Sequence of protein 1:
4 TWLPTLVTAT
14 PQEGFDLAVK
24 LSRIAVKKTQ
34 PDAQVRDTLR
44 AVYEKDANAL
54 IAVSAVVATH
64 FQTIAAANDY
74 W

Sequence of protein 2:
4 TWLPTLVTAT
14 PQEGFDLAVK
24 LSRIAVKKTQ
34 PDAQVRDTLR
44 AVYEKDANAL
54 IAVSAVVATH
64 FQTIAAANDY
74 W

Interface contacts:
Residue H63 in protein 2 is in contact with residue F64 in protein 1 (closest heavy-atom distance 4.2 Å).
Residue Y46 in protein 2 contacts residue A50 in protein 1 (closest heavy-atom distance 4.0 Å).
Residue T66 in protein 2 is in contact with residue Y73 in protein 1 (closest heavy-atom distance 3.4 Å).
Residue T32 in protein 2 interacts with residue V56 in protein 1 (closest heavy-atom distance 4.0 Å).
Residue T8 in protein 2 contacts residue P14 in protein 1 (closest heavy-atom distance 3.9 Å).
Residue T62 in protein 2 interacts with residue Q65 in protein 1 (closest heavy-atom distance 3.2 Å).
Residue A69 in protein 2 interacts with residue Y73 in protein 1 (closest heavy-atom distance 3.7 Å).
Residue T62 in protein 2 contacts residue A61 in protein 1 (closest heavy-atom distance 3.5 Å).
Residue H63 in protein 2 interacts with residue S57 in protein 1 (closest heavy-atom distance 4.4 Å).
Residue L24 in protein 2 interacts with residue F18 in protein 1 (closest heavy-atom distance 3.2 Å).
Residue L6 in protein 2 contacts residue Q15 in protein 1 (closest heavy-atom distance 2.6 Å).
Residue K31 in protein 2 contacts residue D19 in protein 1 (closest heavy-atom distance 2.7 Å).
Residue V59 in protein 2 is in contact with residue I54 in protein 1 (closest heavy-atom distance 3.6 Å).
Residue S25 in protein 2 interacts with residue S57 in protein 1 (closest heavy-atom distance 2.8 Å).
Residue L9 in protein 2 is in contact with residue W74 in protein 1 (closest heavy-atom distance 3.7 Å).
Residue W5 in protein 2 contacts residue F18 in protein 1 (closest heavy-atom distance 3.6 Å).
Residue V56 in protein 2 interacts with residue I54 in protein 1 (closest heavy-atom distance 3.8 Å).
Residue T66 in protein 2 is in contact with residue A68 in protein 1 (closest heavy-atom distance 3.6 Å).
Residue A52 in protein 2 is in contact with residue N51 in protein 1 (closest heavy-atom distance 3.7 Å).
Residue K31 in protein 2 is in contact with residue F18 in protein 1 (closest heavy-atom distance 4.5 Å).
Residue H63 in protein 2 contacts residue F18 in protein 1 (closest heavy-atom distance 3.8 Å).
Residue T32 in protein 2 interacts with residue R43 in protein 1 (closest heavy-atom distance 3.0 Å).
Residue V59 in protein 2 is in contact with residue A61 in protein 1 (closest heavy-atom distance 4.3 Å).
Residue L42 in protein 2 interacts with residue L53 in protein 1 (closest heavy-atom distance 3.5 Å).
Residue L42 in protein 2 contacts residue A50 in protein 1 (closest heavy-atom distance 4.2 Å).
Residue L9 in protein 2 contacts residue A68 in protein 1 (closest heavy-atom distance 4.4 Å).
Residue T4 in protein 2 is in contact with residue Q15 in protein 1 (closest heavy-atom distance 3.4 Å).
Residue Y46 in protein 2 is in contact with residue I54 in protein 1 (closest heavy-atom distance 4.4 Å).
Residue A70 in protein 2 interacts with residue Y73 in protein 1 (closest heavy-atom distance 3.8 Å).
Residue T32 in protein 2 contacts residue L53 in protein 1 (closest heavy-atom distance 3.5 Å).
Residue A28 in protein 2 interacts with residue V60 in protein 1 (closest heavy-atom distance 3.9 Å).
Residue V38 in protein 2 contacts residue E47 in protein 1 (closest heavy-atom distance 4.2 Å).
Residue T62 in protein 2 interacts with residue T62 in protein 1 (closest heavy-atom distance 4.0 Å).
Residue A55 in protein 2 contacts residue I54 in protein 1 (closest heavy-atom distance 3.6 Å).
Residue L42 in protein 2 is in contact with residue D49 in protein 1 (closest heavy-atom distance 4.1 Å).
Residue T66 in protein 2 contacts residue F64 in protein 1 (closest heavy-atom distance 4.1 Å).
Residue P7 in protein 2 contacts residue Q15 in protein 1 (closest heavy-atom distance 4.2 Å).
Residue T66 in protein 2 is in contact with residue Q65 in protein 1 (closest heavy-atom distance 3.1 Å).
Residue A52 in protein 2 interacts with residue I54 in protein 1 (closest heavy-atom distance 4.0 Å).
Residue Q33 in protein 2 interacts with residue L53 in protein 1 (closest heavy-atom distance 4.0 Å).
Residue L42 in protein 2 contacts residue E47 in protein 1 (closest heavy-atom distance 4.2 Å).
Residue I27 in protein 2 is in contact with residue F18 in protein 1 (closest heavy-atom distance 3.4 Å).
Residue T66 in protein 2 interacts with residue A61 in protein 1 (closest heavy-atom distance 4.4 Å).
Residue V29 in protein 2 is in contact with residue L53 in protein 1 (closest heavy-atom distance 4.0 Å).
Residue Q65 in protein 2 is in contact with residue Q65 in protein 1 (closest heavy-atom distance 3.3 Å).
Residue L6 in protein 2 interacts with residue P14 in protein 1 (closest heavy-atom distance 3.7 Å).
Residue A28 in protein 2 contacts residue S57 in protein 1 (closest heavy-atom distance 3.5 Å).
Residue V29 in protein 2 is in contact with residue S57 in protein 1 (closest heavy-atom distance 4.2 Å).
Residue L9 in protein 2 is in contact with residue Y73 in protein 1 (closest heavy-atom distance 3.9 Å).
Residue L24 in protein 2 contacts residue F64 in protein 1 (closest heavy-atom distance 3.7 Å).
Residue V59 in protein 2 contacts residue A58 in protein 1 (closest heavy-atom distance 4.1 Å).
Residue P7 in protein 2 interacts with residue P14 in protein 1 (closest heavy-atom distance 3.4 Å).
Residue W5 in protein 2 contacts residue Q15 in protein 1 (closest heavy-atom distance 2.9 Å).
Residue L42 in protein 2 interacts with residue K48 in protein 1 (closest heavy-atom distance 3.2 Å).
Residue A28 in protein 2 interacts with residue F18 in protein 1 (closest heavy-atom distance 3.8 Å).
Residue L9 in protein 2 is in contact with residue F64 in protein 1 (closest heavy-atom distance 3.8 Å).
Residue Q33 in protein 2 contacts residue E47 in protein 1 (closest heavy-atom distance 2.7 Å).
Residue L6 in protein 2 contacts residue F64 in protein 1 (closest heavy-atom distance 4.2 Å).
Residue H63 in protein 2 is in contact with residue A61 in protein 1 (closest heavy-atom distance 3.3 Å).
Residue V59 in protein 2 is in contact with residue S57 in protein 1 (closest heavy-atom distance 3.3 Å).

These two protein chains interact to form a complex.